The following describes two proteins that form a bound complex.

Interface contacts:
Residue I84 in protein 1 contacts residue L39 in protein 2 (closest heavy-atom distance 3.6 Å).
Residue T90 in protein 1 interacts with residue Q32 in protein 2 (closest heavy-atom distance 3.5 Å).
Residue W89 in protein 1 interacts with residue Y64 in protein 2 (closest heavy-atom distance 4.0 Å).
Residue W89 in protein 1 contacts residue H35 in protein 2 (closest heavy-atom distance 3.6 Å).
Residue Y73 in protein 1 is in contact with residue L61 in protein 2 (closest heavy-atom distance 4.7 Å).
Residue S101 in protein 1 interacts with residue L43 in protein 2 (closest heavy-atom distance 3.9 Å).
Residue L100 in protein 1 interacts with residue A40 in protein 2 (closest heavy-atom distance 3.8 Å).
Residue L100 in protein 1 contacts residue R36 in protein 2 (closest heavy-atom distance 4.1 Å).
Residue L100 in protein 1 contacts residue I37 in protein 2 (closest heavy-atom distance 4.4 Å).
Residue P87 in protein 1 is in contact with residue Q32 in protein 2 (closest heavy-atom distance 4.4 Å).
Residue T90 in protein 1 contacts residue L33 in protein 2 (closest heavy-atom distance 4.6 Å).
Residue S101 in protein 1 contacts residue K44 in protein 2 (closest heavy-atom distance 3.7 Å).
Residue I84 in protein 1 contacts residue P49 in protein 2 (closest heavy-atom distance 4.0 Å).
Residue L97 in protein 1 is in contact with residue R36 in protein 2 (closest heavy-atom distance 3.5 Å).
Residue L97 in protein 1 is in contact with residue A40 in protein 2 (closest heavy-atom distance 4.2 Å).
Residue K88 in protein 1 contacts residue Q32 in protein 2 (closest heavy-atom distance 2.5 Å).
Residue K88 in protein 1 contacts residue V60 in protein 2 (closest heavy-atom distance 4.7 Å).
Residue M76 in protein 1 contacts residue W57 in protein 2 (closest heavy-atom distance 4.5 Å).
Residue T90 in protein 1 contacts residue L39 in protein 2 (closest heavy-atom distance 3.4 Å).
Residue W89 in protein 1 interacts with residue V60 in protein 2 (closest heavy-atom distance 3.8 Å).
Residue I84 in protein 1 contacts residue H35 in protein 2 (closest heavy-atom distance 3.0 Å).
Residue W89 in protein 1 is in contact with residue W57 in protein 2 (closest heavy-atom distance 3.4 Å).
Residue Y73 in protein 1 is in contact with residue W57 in protein 2 (closest heavy-atom distance 4.0 Å).
Residue G91 in protein 1 contacts residue R36 in protein 2 (closest heavy-atom distance 3.4 Å).
Residue K88 in protein 1 is in contact with residue Y64 in protein 2 (closest heavy-atom distance 3.3 Å).
Residue I77 in protein 1 interacts with residue W57 in protein 2 (closest heavy-atom distance 3.7 Å).
Residue Y73 in protein 1 is in contact with residue A54 in protein 2 (closest heavy-atom distance 3.8 Å).
Residue V104 in protein 1 interacts with residue K44 in protein 2 (closest heavy-atom distance 3.0 Å).
Residue T85 in protein 1 contacts residue L39 in protein 2 (closest heavy-atom distance 3.9 Å).
Residue I77 in protein 1 is in contact with residue V50 in protein 2 (closest heavy-atom distance 3.8 Å).
Residue E70 in protein 1 is in contact with residue L55 in protein 2 (closest heavy-atom distance 3.6 Å).
Residue W89 in protein 1 interacts with residue Q32 in protein 2 (closest heavy-atom distance 3.4 Å).
Residue L100 in protein 1 interacts with residue F5 in protein 2 (closest heavy-atom distance 4.4 Å).
Residue R67 in protein 1 is in contact with residue L55 in protein 2 (closest heavy-atom distance 4.6 Å).
Residue K74 in protein 1 is in contact with residue V50 in protein 2 (closest heavy-atom distance 3.9 Å).
Residue I84 in protein 1 is in contact with residue C53 in protein 2 (closest heavy-atom distance 4.1 Å).
Residue L97 in protein 1 contacts residue L39 in protein 2 (closest heavy-atom distance 4.1 Å).
Residue Y73 in protein 1 is in contact with residue G58 in protein 2 (closest heavy-atom distance 3.6 Å).
Residue V82 in protein 1 interacts with residue W57 in protein 2 (closest heavy-atom distance 3.8 Å).
Residue K74 in protein 1 interacts with residue E51 in protein 2 (closest heavy-atom distance 4.0 Å).
Residue V104 in protein 1 interacts with residue K41 in protein 2 (closest heavy-atom distance 4.6 Å).
Residue T90 in protein 1 is in contact with residue R36 in protein 2 (closest heavy-atom distance 2.6 Å).
Residue Y73 in protein 1 interacts with residue L55 in protein 2 (closest heavy-atom distance 4.4 Å).
Residue I78 in protein 1 contacts residue V50 in protein 2 (closest heavy-atom distance 4.5 Å).
Residue I84 in protein 1 contacts residue W57 in protein 2 (closest heavy-atom distance 3.5 Å).
Residue S101 in protein 1 contacts residue A40 in protein 2 (closest heavy-atom distance 3.5 Å).
Residue E70 in protein 1 contacts residue A54 in protein 2 (closest heavy-atom distance 4.3 Å).
Residue K74 in protein 1 interacts with residue A54 in protein 2 (closest heavy-atom distance 3.8 Å).
Residue L97 in protein 1 is in contact with residue L43 in protein 2 (closest heavy-atom distance 3.9 Å).
Residue A66 in protein 1 contacts residue L55 in protein 2 (closest heavy-atom distance 3.6 Å).
Residue E70 in protein 1 interacts with residue E51 in protein 2 (closest heavy-atom distance 4.4 Å).
Residue T90 in protein 1 is in contact with residue H35 in protein 2 (closest heavy-atom distance 3.9 Å).
Residue N69 in protein 1 contacts residue L55 in protein 2 (closest heavy-atom distance 4.0 Å).
Residue W89 in protein 1 interacts with residue L61 in protein 2 (closest heavy-atom distance 3.8 Å).
Residue I84 in protein 1 is in contact with residue V50 in protein 2 (closest heavy-atom distance 4.1 Å).
Residue G91 in protein 1 interacts with residue Q32 in protein 2 (closest heavy-atom distance 3.9 Å).
Residue M76 in protein 1 is in contact with residue L61 in protein 2 (closest heavy-atom distance 4.2 Å).
Residue V104 in protein 1 is in contact with residue A40 in protein 2 (closest heavy-atom distance 4.2 Å).
Residue C92 in protein 1 is in contact with residue R36 in protein 2 (closest heavy-atom distance 3.5 Å).
Residue I77 in protein 1 interacts with residue A54 in protein 2 (closest heavy-atom distance 4.4 Å).

Sequence of protein 1:
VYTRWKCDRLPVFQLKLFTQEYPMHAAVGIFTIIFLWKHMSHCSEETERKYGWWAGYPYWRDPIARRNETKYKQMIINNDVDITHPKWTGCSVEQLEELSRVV

Sequence of protein 2:
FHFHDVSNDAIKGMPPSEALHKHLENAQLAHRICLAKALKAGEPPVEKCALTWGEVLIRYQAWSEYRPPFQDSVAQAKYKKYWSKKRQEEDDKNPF